The following describes two proteins that form a bound complex.

Interface contacts:
Residue N15 in protein 2 is in contact with residue R147 in protein 1 (closest heavy-atom distance 2.9 Å).
Residue A59 in protein 2 contacts residue G9 in protein 1 (closest heavy-atom distance 3.5 Å).
Residue R147 in protein 2 interacts with residue W16 in protein 1 (closest heavy-atom distance 2.8 Å).
Residue N21 in protein 2 interacts with residue Y161 in protein 1 (closest heavy-atom distance 2.8 Å).
Residue W103 in protein 2 contacts residue W16 in protein 1 (closest heavy-atom distance 3.5 Å).
Residue W16 in protein 2 interacts with residue F17 in protein 1 (closest heavy-atom distance 3.6 Å).
Residue L153 in protein 2 interacts with residue L136 in protein 1 (closest heavy-atom distance 3.5 Å).
Residue R150 in protein 2 contacts residue L139 in protein 1 (closest heavy-atom distance 3.6 Å).
Residue W53 in protein 2 is in contact with residue W12 in protein 1 (closest heavy-atom distance 3.4 Å).
Residue Q22 in protein 2 contacts residue Y161 in protein 1 (closest heavy-atom distance 3.5 Å).
Residue F17 in protein 2 contacts residue W16 in protein 1 (closest heavy-atom distance 3.7 Å).
Residue L151 in protein 2 contacts residue F18 in protein 1 (closest heavy-atom distance 3.5 Å).
Residue L146 in protein 2 interacts with residue L139 in protein 1 (closest heavy-atom distance 3.6 Å).
Residue L151 in protein 2 is in contact with residue G19 in protein 1 (closest heavy-atom distance 3.7 Å).
Residue G56 in protein 2 interacts with residue W12 in protein 1 (closest heavy-atom distance 3.5 Å).
Residue F20 in protein 2 interacts with residue Y161 in protein 1 (closest heavy-atom distance 3.4 Å).
Residue Y161 in protein 2 contacts residue D28 in protein 1 (closest heavy-atom distance 2.6 Å).
Residue Q135 in protein 2 interacts with residue L153 in protein 1 (closest heavy-atom distance 3.4 Å).
Residue E143 in protein 2 is in contact with residue R150 in protein 1 (closest heavy-atom distance 3.0 Å).
Residue Y161 in protein 2 contacts residue T25 in protein 1 (closest heavy-atom distance 3.3 Å).
Residue R150 in protein 2 is in contact with residue F17 in protein 1 (closest heavy-atom distance 2.8 Å).
Residue F20 in protein 2 is in contact with residue S159 in protein 1 (closest heavy-atom distance 3.3 Å).
Residue W12 in protein 2 interacts with residue F57 in protein 1 (closest heavy-atom distance 3.4 Å).
Residue R150 in protein 2 interacts with residue E143 in protein 1 (closest heavy-atom distance 3.1 Å).
Residue P24 in protein 2 interacts with residue Y161 in protein 1 (closest heavy-atom distance 3.4 Å).
Residue W16 in protein 2 contacts residue W103 in protein 1 (closest heavy-atom distance 3.6 Å).
Residue W12 in protein 2 interacts with residue G56 in protein 1 (closest heavy-atom distance 3.5 Å).
Residue R95 in protein 2 is in contact with residue L154 in protein 1 (closest heavy-atom distance 3.6 Å).
Residue L146 in protein 2 is in contact with residue L146 in protein 1 (closest heavy-atom distance 3.6 Å).
Residue F17 in protein 2 contacts residue R150 in protein 1 (closest heavy-atom distance 3.2 Å).
Residue G19 in protein 2 interacts with residue L151 in protein 1 (closest heavy-atom distance 3.6 Å).
Residue D28 in protein 2 is in contact with residue Y161 in protein 1 (closest heavy-atom distance 2.4 Å).
Residue L99 in protein 2 is in contact with residue R150 in protein 1 (closest heavy-atom distance 3.6 Å).
Residue G9 in protein 2 is in contact with residue A59 in protein 1 (closest heavy-atom distance 3.6 Å).
Residue Y161 in protein 2 is in contact with residue F20 in protein 1 (closest heavy-atom distance 3.4 Å).
Residue L139 in protein 2 contacts residue L146 in protein 1 (closest heavy-atom distance 3.6 Å).
Residue Y161 in protein 2 is in contact with residue P24 in protein 1 (closest heavy-atom distance 3.4 Å).
Residue W12 in protein 2 is in contact with residue W53 in protein 1 (closest heavy-atom distance 3.4 Å).
Residue Y155 in protein 2 is in contact with residue D96 in protein 1 (closest heavy-atom distance 2.5 Å).
Residue W16 in protein 2 is in contact with residue R147 in protein 1 (closest heavy-atom distance 2.9 Å).
Residue T25 in protein 2 is in contact with residue Y161 in protein 1 (closest heavy-atom distance 3.3 Å).
Residue L136 in protein 2 interacts with residue L153 in protein 1 (closest heavy-atom distance 3.5 Å).
Residue L153 in protein 2 contacts residue R95 in protein 1 (closest heavy-atom distance 2.9 Å).
Residue L153 in protein 2 contacts residue Q135 in protein 1 (closest heavy-atom distance 3.5 Å).
Residue Y155 in protein 2 interacts with residue F20 in protein 1 (closest heavy-atom distance 3.6 Å).
Residue F20 in protein 2 is in contact with residue Y155 in protein 1 (closest heavy-atom distance 3.6 Å).
Residue R95 in protein 2 interacts with residue L153 in protein 1 (closest heavy-atom distance 2.9 Å).
Residue F57 in protein 2 is in contact with residue W12 in protein 1 (closest heavy-atom distance 3.3 Å).
Residue S159 in protein 2 is in contact with residue F20 in protein 1 (closest heavy-atom distance 3.3 Å).
Residue I5 in protein 2 is in contact with residue E69 in protein 1 (closest heavy-atom distance 3.5 Å).
Residue D96 in protein 2 contacts residue Y155 in protein 1 (closest heavy-atom distance 2.6 Å).
Residue I5 in protein 2 interacts with residue D65 in protein 1 (closest heavy-atom distance 3.5 Å).
Residue F18 in protein 2 is in contact with residue L151 in protein 1 (closest heavy-atom distance 3.5 Å).
Residue W16 in protein 2 interacts with residue R150 in protein 1 (closest heavy-atom distance 2.9 Å).
Residue R147 in protein 2 is in contact with residue N15 in protein 1 (closest heavy-atom distance 2.9 Å).
Residue Y155 in protein 2 contacts residue A93 in protein 1 (closest heavy-atom distance 3.4 Å).
Residue E69 in protein 2 interacts with residue I5 in protein 1 (closest heavy-atom distance 3.2 Å).
Residue Y161 in protein 2 interacts with residue Q22 in protein 1 (closest heavy-atom distance 3.4 Å).
Residue Y161 in protein 2 contacts residue N21 in protein 1 (closest heavy-atom distance 2.9 Å).
Residue A93 in protein 2 contacts residue Y155 in protein 1 (closest heavy-atom distance 3.5 Å).

Sequence of protein 2:
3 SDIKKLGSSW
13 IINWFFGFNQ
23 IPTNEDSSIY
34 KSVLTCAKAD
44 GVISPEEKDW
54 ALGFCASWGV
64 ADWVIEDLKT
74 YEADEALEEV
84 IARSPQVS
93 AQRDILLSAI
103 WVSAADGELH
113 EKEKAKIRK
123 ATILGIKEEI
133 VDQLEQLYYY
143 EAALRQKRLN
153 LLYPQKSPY

Sequence of protein 1:
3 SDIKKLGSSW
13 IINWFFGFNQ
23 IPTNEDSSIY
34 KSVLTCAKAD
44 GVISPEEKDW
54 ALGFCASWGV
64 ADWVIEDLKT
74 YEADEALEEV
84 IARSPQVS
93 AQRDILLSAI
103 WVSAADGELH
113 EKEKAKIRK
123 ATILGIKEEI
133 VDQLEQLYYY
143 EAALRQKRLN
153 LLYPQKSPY